These two protein chains interact to form a complex.

Interface contacts:
Residue V99 in chain A is in contact with residue F4 in chain B (closest heavy-atom distance 4.2 Å).
Residue Y98 in chain A is in contact with residue F5 in chain B (closest heavy-atom distance 4.1 Å).
Residue Y98 in chain A contacts residue L2 in chain B (closest heavy-atom distance 3.8 Å).
Residue V30 in chain A contacts residue F4 in chain B (closest heavy-atom distance 3.5 Å).
Residue T97 in chain A interacts with residue F4 in chain B (closest heavy-atom distance 3.3 Å).
Residue S96 in chain A is in contact with residue F5 in chain B (closest heavy-atom distance 3.7 Å).
Residue H31 in chain A is in contact with residue F4 in chain B (closest heavy-atom distance 3.5 Å).
Residue T97 in chain A is in contact with residue V3 in chain B (closest heavy-atom distance 4.2 Å).
Residue V99 in chain A is in contact with residue V3 in chain B (closest heavy-atom distance 2.9 Å).
Residue L101 in chain A contacts residue F5 in chain B (closest heavy-atom distance 3.7 Å).
Residue Q27 in chain A is in contact with residue L2 in chain B (closest heavy-atom distance 3.2 Å).
Residue Y98 in chain A contacts residue V3 in chain B (closest heavy-atom distance 3.2 Å).
Residue Y98 in chain A interacts with residue F4 in chain B (closest heavy-atom distance 3.4 Å).
Residue T97 in chain A interacts with residue F5 in chain B (closest heavy-atom distance 2.9 Å).
Residue V99 in chain A is in contact with residue F5 in chain B (closest heavy-atom distance 3.6 Å).
Residue H31 in chain A is in contact with residue F5 in chain B (closest heavy-atom distance 3.0 Å).
Residue R32 in chain A interacts with residue F4 in chain B (closest heavy-atom distance 3.6 Å).
Residue H31 in chain A is in contact with residue A6 in chain B (closest heavy-atom distance 4.1 Å).

Sequence of chain B:
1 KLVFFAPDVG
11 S

Sequence of chain A:
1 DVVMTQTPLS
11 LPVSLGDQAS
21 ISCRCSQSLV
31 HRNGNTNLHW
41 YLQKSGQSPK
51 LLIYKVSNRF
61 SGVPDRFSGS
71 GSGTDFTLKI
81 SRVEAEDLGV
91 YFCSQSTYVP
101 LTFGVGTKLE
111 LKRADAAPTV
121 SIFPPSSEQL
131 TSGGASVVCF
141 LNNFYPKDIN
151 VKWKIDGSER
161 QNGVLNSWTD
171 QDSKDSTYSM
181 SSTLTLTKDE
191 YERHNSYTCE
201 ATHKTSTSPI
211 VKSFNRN